Sequence of the first protein:
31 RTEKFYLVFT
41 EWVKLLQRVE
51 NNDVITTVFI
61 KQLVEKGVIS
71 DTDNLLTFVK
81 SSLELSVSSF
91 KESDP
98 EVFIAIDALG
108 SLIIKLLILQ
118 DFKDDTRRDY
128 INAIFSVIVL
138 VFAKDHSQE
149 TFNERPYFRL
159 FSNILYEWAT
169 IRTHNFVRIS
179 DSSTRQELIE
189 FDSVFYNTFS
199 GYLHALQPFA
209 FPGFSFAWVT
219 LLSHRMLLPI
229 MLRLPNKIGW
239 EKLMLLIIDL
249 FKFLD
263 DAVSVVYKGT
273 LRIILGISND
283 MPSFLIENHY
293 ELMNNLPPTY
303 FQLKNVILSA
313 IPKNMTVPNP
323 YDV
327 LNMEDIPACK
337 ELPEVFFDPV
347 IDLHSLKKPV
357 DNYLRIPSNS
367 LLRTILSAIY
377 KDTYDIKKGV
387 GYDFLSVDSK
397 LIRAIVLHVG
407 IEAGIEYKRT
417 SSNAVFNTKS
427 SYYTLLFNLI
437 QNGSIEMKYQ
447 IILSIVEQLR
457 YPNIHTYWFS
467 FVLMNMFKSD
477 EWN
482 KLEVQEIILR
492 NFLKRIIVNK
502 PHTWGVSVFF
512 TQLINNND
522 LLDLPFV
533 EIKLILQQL

Sequence of the second protein:
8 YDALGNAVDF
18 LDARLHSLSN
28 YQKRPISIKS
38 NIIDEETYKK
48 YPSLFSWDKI

These two protein chains interact to form a complex.

Residue-level contacts at the interface:
Residue I69 in the first protein interacts with residue I33 in the second protein (closest heavy-atom distance 3.0 Å).
Residue V68 in the first protein is in contact with residue W54 in the second protein (closest heavy-atom distance 3.7 Å).
Residue K141 in the first protein contacts residue L18 in the second protein (closest heavy-atom distance 3.4 Å).
Residue L76 in the first protein interacts with residue L25 in the second protein (closest heavy-atom distance 3.7 Å).
Residue L75 in the first protein contacts residue I33 in the second protein (closest heavy-atom distance 3.4 Å).
Residue L116 in the first protein is in contact with residue K36 in the second protein (closest heavy-atom distance 3.5 Å).
Residue E65 in the first protein interacts with residue Y45 in the second protein (closest heavy-atom distance 3.0 Å).
Residue V38 in the first protein interacts with residue W54 in the second protein (closest heavy-atom distance 3.5 Å).
Residue D71 in the first protein contacts residue K30 in the second protein (closest heavy-atom distance 3.4 Å).
Residue L76 in the first protein interacts with residue S26 in the second protein (closest heavy-atom distance 3.9 Å).
Residue T123 in the first protein interacts with residue R31 in the second protein (closest heavy-atom distance 3.4 Å).
Residue E146 in the first protein contacts residue V15 in the second protein (closest heavy-atom distance 4.1 Å).
Residue D73 in the first protein is in contact with residue K30 in the second protein (closest heavy-atom distance 3.3 Å).
Residue L45 in the first protein interacts with residue L51 in the second protein (closest heavy-atom distance 3.5 Å).
Residue V38 in the first protein interacts with residue F52 in the second protein (closest heavy-atom distance 3.7 Å).
Residue A140 in the first protein interacts with residue L18 in the second protein (closest heavy-atom distance 3.4 Å).
Residue K61 in the first protein is in contact with residue Y45 in the second protein (closest heavy-atom distance 3.2 Å).
Residue T77 in the first protein interacts with residue S26 in the second protein (closest heavy-atom distance 4.2 Å).
Residue T72 in the first protein contacts residue R31 in the second protein (closest heavy-atom distance 3.3 Å).
Residue Q62 in the first protein interacts with residue Y45 in the second protein (closest heavy-atom distance 3.5 Å).
Residue F59 in the first protein contacts residue F52 in the second protein (closest heavy-atom distance 3.2 Å).
Residue K141 in the first protein interacts with residue V15 in the second protein (closest heavy-atom distance 4.2 Å).
Residue V58 in the first protein interacts with residue I40 in the second protein (closest heavy-atom distance 4.3 Å).
Residue F59 in the first protein contacts residue L51 in the second protein (closest heavy-atom distance 3.7 Å).
Residue S133 in the first protein is in contact with residue L25 in the second protein (closest heavy-atom distance 3.5 Å).
Residue G67 in the first protein contacts residue W54 in the second protein (closest heavy-atom distance 4.2 Å).
Residue D118 in the first protein is in contact with residue K36 in the second protein (closest heavy-atom distance 3.7 Å).
Residue D73 in the first protein is in contact with residue S26 in the second protein (closest heavy-atom distance 3.4 Å).
Residue V64 in the first protein interacts with residue I35 in the second protein (closest heavy-atom distance 4.0 Å).
Residue D118 in the first protein contacts residue S34 in the second protein (closest heavy-atom distance 3.0 Å).
Residue T72 in the first protein contacts residue S26 in the second protein (closest heavy-atom distance 4.2 Å).
Residue L116 in the first protein interacts with residue I35 in the second protein (closest heavy-atom distance 3.3 Å).
Residue Q117 in the first protein interacts with residue I33 in the second protein (closest heavy-atom distance 3.5 Å).
Residue S70 in the first protein interacts with residue P32 in the second protein (closest heavy-atom distance 3.9 Å).
Residue D71 in the first protein is in contact with residue R31 in the second protein (closest heavy-atom distance 3.4 Å).
Residue D73 in the first protein is in contact with residue N27 in the second protein (closest heavy-atom distance 4.1 Å).
Residue V138 in the first protein contacts residue L22 in the second protein (closest heavy-atom distance 3.5 Å).
Residue V58 in the first protein interacts with residue Y48 in the second protein (closest heavy-atom distance 3.7 Å).
Residue L63 in the first protein contacts residue F52 in the second protein (closest heavy-atom distance 3.4 Å).
Residue T72 in the first protein is in contact with residue I33 in the second protein (closest heavy-atom distance 4.1 Å).
Residue S70 in the first protein interacts with residue I33 in the second protein (closest heavy-atom distance 3.7 Å).
Residue L137 in the first protein is in contact with residue L22 in the second protein (closest heavy-atom distance 3.3 Å).
Residue T72 in the first protein interacts with residue K30 in the second protein (closest heavy-atom distance 3.7 Å).
Residue S144 in the first protein interacts with residue A14 in the second protein (closest heavy-atom distance 4.0 Å).
Residue T72 in the first protein contacts residue Q29 in the second protein (closest heavy-atom distance 3.9 Å).
Residue T57 in the first protein is in contact with residue I40 in the second protein (closest heavy-atom distance 3.9 Å).
Residue K66 in the first protein interacts with residue W54 in the second protein (closest heavy-atom distance 3.8 Å).
Residue Q62 in the first protein is in contact with residue F52 in the second protein (closest heavy-atom distance 3.5 Å).
Residue I55 in the first protein contacts residue Y48 in the second protein (closest heavy-atom distance 3.9 Å).
Residue D71 in the first protein interacts with residue I33 in the second protein (closest heavy-atom distance 4.2 Å).
Residue Q117 in the first protein is in contact with residue S34 in the second protein (closest heavy-atom distance 3.5 Å).
Residue K141 in the first protein interacts with residue D19 in the second protein (closest heavy-atom distance 4.1 Å).
Residue V134 in the first protein is in contact with residue L22 in the second protein (closest heavy-atom distance 4.2 Å).
Residue Q117 in the first protein is in contact with residue I35 in the second protein (closest heavy-atom distance 4.2 Å).
Residue E84 in the first protein is in contact with residue D19 in the second protein (closest heavy-atom distance 4.1 Å).
Residue K80 in the first protein interacts with residue L22 in the second protein (closest heavy-atom distance 3.6 Å).
Residue I55 in the first protein contacts residue L51 in the second protein (closest heavy-atom distance 3.9 Å).
Residue A130 in the first protein contacts residue L25 in the second protein (closest heavy-atom distance 3.9 Å).
Residue V58 in the first protein contacts residue Y45 in the second protein (closest heavy-atom distance 3.8 Å).
Residue D118 in the first protein interacts with residue I35 in the second protein (closest heavy-atom distance 4.0 Å).